This data describes a binding interaction between two proteins.

Interface contacts:
Residue V66 in protein 2 interacts with residue M120 in protein 1 (closest heavy-atom distance 4.5 Å).
Residue H65 in protein 2 interacts with residue R123 in protein 1 (closest heavy-atom distance 4.3 Å).
Residue K324 in protein 2 contacts residue E109 in protein 1 (closest heavy-atom distance 3.9 Å).
Residue K324 in protein 2 interacts with residue K110 in protein 1 (closest heavy-atom distance 4.7 Å).
Residue V66 in protein 2 is in contact with residue R123 in protein 1 (closest heavy-atom distance 3.8 Å).
Residue R325 in protein 2 interacts with residue E109 in protein 1 (closest heavy-atom distance 3.8 Å).
Residue R325 in protein 2 interacts with residue K110 in protein 1 (closest heavy-atom distance 4.9 Å).

Sequence of protein 1:
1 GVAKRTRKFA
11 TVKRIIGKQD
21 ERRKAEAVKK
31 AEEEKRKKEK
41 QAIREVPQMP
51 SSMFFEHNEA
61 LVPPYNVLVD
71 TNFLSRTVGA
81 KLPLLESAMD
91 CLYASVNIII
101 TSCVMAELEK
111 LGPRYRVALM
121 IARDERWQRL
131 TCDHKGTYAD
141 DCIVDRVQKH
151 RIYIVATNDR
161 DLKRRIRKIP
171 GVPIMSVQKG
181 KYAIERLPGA

Sequence of protein 2:
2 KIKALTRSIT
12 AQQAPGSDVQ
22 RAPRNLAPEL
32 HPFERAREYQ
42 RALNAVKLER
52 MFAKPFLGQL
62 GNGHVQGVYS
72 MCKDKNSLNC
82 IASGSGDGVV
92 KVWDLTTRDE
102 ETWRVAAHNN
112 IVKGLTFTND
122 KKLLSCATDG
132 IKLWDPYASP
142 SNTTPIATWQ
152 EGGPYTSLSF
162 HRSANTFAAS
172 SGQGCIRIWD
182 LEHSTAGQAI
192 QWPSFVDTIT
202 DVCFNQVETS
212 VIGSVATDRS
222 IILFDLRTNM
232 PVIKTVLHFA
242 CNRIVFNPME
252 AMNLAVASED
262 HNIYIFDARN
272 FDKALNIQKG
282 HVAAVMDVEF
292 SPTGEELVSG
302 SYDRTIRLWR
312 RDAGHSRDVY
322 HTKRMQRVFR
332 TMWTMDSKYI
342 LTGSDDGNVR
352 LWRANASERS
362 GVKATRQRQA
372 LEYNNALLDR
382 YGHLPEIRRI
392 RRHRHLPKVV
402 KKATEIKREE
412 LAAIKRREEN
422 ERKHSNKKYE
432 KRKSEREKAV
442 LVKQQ